Contacts between the two chains:
Residue L16 in chain A is in contact with residue Y25 in chain B (closest heavy-atom distance 2.9 Å).
Residue L33 in chain A interacts with residue L7 in chain B (closest heavy-atom distance 3.4 Å).
Residue A23 in chain A interacts with residue M18 in chain B (closest heavy-atom distance 3.9 Å).
Residue S141 in chain A contacts residue D29 in chain B (closest heavy-atom distance 2.3 Å).
Residue Y460 in chain A contacts residue T20 in chain B (closest heavy-atom distance 2.4 Å).
Residue Q13 in chain A contacts residue D29 in chain B (closest heavy-atom distance 3.4 Å).
Residue L145 in chain A contacts residue I22 in chain B (closest heavy-atom distance 4.3 Å).
Residue L429 in chain A interacts with residue V23 in chain B (closest heavy-atom distance 4.4 Å).
Residue I37 in chain A contacts residue I2 in chain B (closest heavy-atom distance 3.4 Å).
Residue I456 in chain A is in contact with residue V23 in chain B (closest heavy-atom distance 3.7 Å).
Residue F12 in chain A contacts residue V28 in chain B (closest heavy-atom distance 4.0 Å).
Residue G148 in chain A contacts residue M19 in chain B (closest heavy-atom distance 4.2 Å).
Residue I20 in chain A interacts with residue I22 in chain B (closest heavy-atom distance 3.8 Å).
Residue V463 in chain A contacts residue M19 in chain B (closest heavy-atom distance 3.9 Å).
Residue I20 in chain A contacts residue M18 in chain B (closest heavy-atom distance 4.2 Å).
Residue I37 in chain A interacts with residue D4 in chain B (closest heavy-atom distance 3.8 Å).
Residue K17 in chain A interacts with residue Y25 in chain B (closest heavy-atom distance 3.6 Å).
Residue S30 in chain A interacts with residue A11 in chain B (closest heavy-atom distance 4.0 Å).
Residue A27 in chain A contacts residue F14 in chain B (closest heavy-atom distance 4.0 Å).
Residue F431 in chain A is in contact with residue T31 in chain B (closest heavy-atom distance 3.6 Å).
Residue A27 in chain A contacts residue M18 in chain B (closest heavy-atom distance 3.8 Å).
Residue S422 in chain A interacts with residue H26 in chain B (closest heavy-atom distance 3.5 Å).
Residue L429 in chain A is in contact with residue S30 in chain B (closest heavy-atom distance 3.3 Å).
Residue Y460 in chain A interacts with residue M19 in chain B (closest heavy-atom distance 4.3 Å).
Residue I20 in chain A interacts with residue L21 in chain B (closest heavy-atom distance 3.7 Å).
Residue V19 in chain A contacts residue L21 in chain B (closest heavy-atom distance 4.2 Å).
Residue T467 in chain A interacts with residue A11 in chain B (closest heavy-atom distance 4.2 Å).
Residue G148 in chain A contacts residue M18 in chain B (closest heavy-atom distance 3.4 Å).
Residue T467 in chain A is in contact with residue I12 in chain B (closest heavy-atom distance 3.6 Å).
Residue S30 in chain A contacts residue F14 in chain B (closest heavy-atom distance 4.2 Å).
Residue F425 in chain A is in contact with residue H26 in chain B (closest heavy-atom distance 3.5 Å).
Residue K432 in chain A interacts with residue T31 in chain B (closest heavy-atom distance 3.5 Å).
Residue G26 in chain A is in contact with residue F14 in chain B (closest heavy-atom distance 3.9 Å).
Residue I37 in chain A contacts residue L7 in chain B (closest heavy-atom distance 3.7 Å).
Residue L144 in chain A contacts residue I22 in chain B (closest heavy-atom distance 4.0 Å).
Residue S141 in chain A is in contact with residue H26 in chain B (closest heavy-atom distance 3.5 Å).
Residue L9 in chain A interacts with residue V28 in chain B (closest heavy-atom distance 4.0 Å).
Residue L429 in chain A is in contact with residue T31 in chain B (closest heavy-atom distance 3.6 Å).
Residue F464 in chain A contacts residue I16 in chain B (closest heavy-atom distance 4.1 Å).
Residue S30 in chain A is in contact with residue L7 in chain B (closest heavy-atom distance 4.0 Å).
Residue Q13 in chain A interacts with residue V28 in chain B (closest heavy-atom distance 3.9 Å).
Residue S30 in chain A contacts residue L10 in chain B (closest heavy-atom distance 3.8 Å).
Residue V463 in chain A is in contact with residue G15 in chain B (closest heavy-atom distance 4.0 Å).
Residue L144 in chain A contacts residue Y25 in chain B (closest heavy-atom distance 3.6 Å).
Residue R471 in chain A contacts residue N8 in chain B (closest heavy-atom distance 3.1 Å).
Residue R471 in chain A is in contact with residue D4 in chain B (closest heavy-atom distance 3.1 Å).
Residue L429 in chain A interacts with residue A27 in chain B (closest heavy-atom distance 3.7 Å).
Residue D426 in chain A is in contact with residue H26 in chain B (closest heavy-atom distance 3.2 Å).
Residue L429 in chain A is in contact with residue H26 in chain B (closest heavy-atom distance 3.9 Å).
Residue F34 in chain A is in contact with residue L7 in chain B (closest heavy-atom distance 3.6 Å).
Residue D430 in chain A interacts with residue T31 in chain B (closest heavy-atom distance 3.8 Å).
Residue D139 in chain A contacts residue D29 in chain B (closest heavy-atom distance 4.3 Å).
Residue L9 in chain A is in contact with residue M32 in chain B (closest heavy-atom distance 3.8 Å).
Residue K38 in chain A interacts with residue D4 in chain B (closest heavy-atom distance 3.3 Å).
Residue I24 in chain A contacts residue M18 in chain B (closest heavy-atom distance 3.6 Å).
Residue Q13 in chain A is in contact with residue Y25 in chain B (closest heavy-atom distance 3.2 Å).
Residue L459 in chain A interacts with residue M19 in chain B (closest heavy-atom distance 3.6 Å).
Residue T467 in chain A contacts residue N8 in chain B (closest heavy-atom distance 4.2 Å).
Residue L16 in chain A contacts residue I24 in chain B (closest heavy-atom distance 4.0 Å).
Residue D430 in chain A interacts with residue S30 in chain B (closest heavy-atom distance 3.3 Å).

Sequence of chain B:
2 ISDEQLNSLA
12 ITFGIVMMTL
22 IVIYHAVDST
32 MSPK

Sequence of chain A:
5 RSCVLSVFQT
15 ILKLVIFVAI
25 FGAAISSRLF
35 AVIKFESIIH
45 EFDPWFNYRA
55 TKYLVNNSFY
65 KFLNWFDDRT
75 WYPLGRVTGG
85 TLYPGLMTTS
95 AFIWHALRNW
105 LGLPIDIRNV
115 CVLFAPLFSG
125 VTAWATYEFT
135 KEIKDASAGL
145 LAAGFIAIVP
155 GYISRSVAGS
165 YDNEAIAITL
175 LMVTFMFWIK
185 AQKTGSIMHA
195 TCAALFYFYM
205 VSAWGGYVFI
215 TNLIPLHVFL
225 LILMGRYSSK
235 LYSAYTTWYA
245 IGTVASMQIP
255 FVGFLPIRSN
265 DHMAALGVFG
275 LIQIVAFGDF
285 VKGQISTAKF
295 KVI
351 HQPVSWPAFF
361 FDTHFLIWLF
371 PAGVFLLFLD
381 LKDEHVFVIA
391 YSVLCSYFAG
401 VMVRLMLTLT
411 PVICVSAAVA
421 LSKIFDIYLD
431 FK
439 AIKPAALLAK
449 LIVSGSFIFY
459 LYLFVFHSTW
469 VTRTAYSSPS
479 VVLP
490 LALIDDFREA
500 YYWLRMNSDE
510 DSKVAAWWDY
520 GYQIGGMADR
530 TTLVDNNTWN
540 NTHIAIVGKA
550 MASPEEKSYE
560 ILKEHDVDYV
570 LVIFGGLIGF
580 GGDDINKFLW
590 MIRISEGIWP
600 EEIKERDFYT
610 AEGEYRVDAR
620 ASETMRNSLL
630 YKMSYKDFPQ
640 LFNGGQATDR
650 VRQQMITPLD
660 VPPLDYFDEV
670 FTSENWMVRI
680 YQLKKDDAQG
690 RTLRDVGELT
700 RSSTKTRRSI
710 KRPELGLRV

The following describes two proteins that form a bound complex.